Sequence of chain B:
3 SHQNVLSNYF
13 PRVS

The following describes two proteins that form a bound complex.

Sequence of chain A:
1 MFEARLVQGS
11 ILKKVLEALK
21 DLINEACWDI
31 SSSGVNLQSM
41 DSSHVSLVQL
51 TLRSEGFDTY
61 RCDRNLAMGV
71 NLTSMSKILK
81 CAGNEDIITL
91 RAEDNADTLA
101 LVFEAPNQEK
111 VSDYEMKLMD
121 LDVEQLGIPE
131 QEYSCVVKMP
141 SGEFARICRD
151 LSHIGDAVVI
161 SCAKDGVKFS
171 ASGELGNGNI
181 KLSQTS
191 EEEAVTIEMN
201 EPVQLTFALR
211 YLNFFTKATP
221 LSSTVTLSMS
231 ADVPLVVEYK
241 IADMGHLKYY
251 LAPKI

Interface contacts:
Residue P234 in chain A contacts residue Y11 in chain B (closest heavy-atom distance 4.0 Å).
Residue P234 in chain A contacts residue F12 in chain B (closest heavy-atom distance 3.6 Å).
Residue A252 in chain A interacts with residue V7 in chain B (closest heavy-atom distance 4.1 Å).
Residue V123 in chain A interacts with residue S16 in chain B (closest heavy-atom distance 4.3 Å).
Residue H44 in chain A is in contact with residue L8 in chain B (closest heavy-atom distance 3.2 Å).
Residue K254 in chain A interacts with residue Q5 in chain B (closest heavy-atom distance 3.4 Å).
Residue P234 in chain A contacts residue L8 in chain B (closest heavy-atom distance 3.7 Å).
Residue P253 in chain A interacts with residue Y11 in chain B (closest heavy-atom distance 4.0 Å).
Residue V45 in chain A interacts with residue L8 in chain B (closest heavy-atom distance 3.3 Å).
Residue Q125 in chain A contacts residue R14 in chain B (closest heavy-atom distance 3.6 Å).
Residue K254 in chain A interacts with residue S3 in chain B (closest heavy-atom distance 3.8 Å).
Residue L126 in chain A interacts with residue V15 in chain B (closest heavy-atom distance 4.1 Å).
Residue A208 in chain A interacts with residue Q5 in chain B (closest heavy-atom distance 4.3 Å).
Residue Y250 in chain A interacts with residue F12 in chain B (closest heavy-atom distance 4.0 Å).
Residue S43 in chain A interacts with residue V7 in chain B (closest heavy-atom distance 4.6 Å).
Residue G127 in chain A interacts with residue P13 in chain B (closest heavy-atom distance 3.0 Å).
Residue G127 in chain A is in contact with residue V15 in chain B (closest heavy-atom distance 3.5 Å).
Residue V45 in chain A interacts with residue V7 in chain B (closest heavy-atom distance 4.7 Å).
Residue Q125 in chain A contacts residue P13 in chain B (closest heavy-atom distance 4.3 Å).
Residue I255 in chain A is in contact with residue S3 in chain B (closest heavy-atom distance 3.3 Å).
Residue D122 in chain A contacts residue R14 in chain B (closest heavy-atom distance 5.0 Å).
Residue I255 in chain A interacts with residue Q5 in chain B (closest heavy-atom distance 4.8 Å).
Residue T206 in chain A interacts with residue S3 in chain B (closest heavy-atom distance 4.5 Å).
Residue S46 in chain A contacts residue L8 in chain B (closest heavy-atom distance 3.5 Å).
Residue H44 in chain A is in contact with residue S9 in chain B (closest heavy-atom distance 4.8 Å).
Residue Q125 in chain A contacts residue V15 in chain B (closest heavy-atom distance 3.1 Å).
Residue P129 in chain A contacts residue F12 in chain B (closest heavy-atom distance 3.9 Å).
Residue L126 in chain A is in contact with residue R14 in chain B (closest heavy-atom distance 4.7 Å).
Residue L126 in chain A interacts with residue L8 in chain B (closest heavy-atom distance 4.2 Å).
Residue A252 in chain A interacts with residue N6 in chain B (closest heavy-atom distance 3.0 Å).
Residue P253 in chain A interacts with residue N6 in chain B (closest heavy-atom distance 3.5 Å).
Residue P253 in chain A contacts residue Q5 in chain B (closest heavy-atom distance 3.6 Å).
Residue K254 in chain A interacts with residue H4 in chain B (closest heavy-atom distance 3.2 Å).
Residue A252 in chain A is in contact with residue Q5 in chain B (closest heavy-atom distance 3.3 Å).
Residue L251 in chain A interacts with residue L8 in chain B (closest heavy-atom distance 4.2 Å).
Residue V233 in chain A interacts with residue Y11 in chain B (closest heavy-atom distance 4.3 Å).
Residue Q131 in chain A is in contact with residue F12 in chain B (closest heavy-atom distance 4.9 Å).
Residue L126 in chain A is in contact with residue S9 in chain B (closest heavy-atom distance 4.9 Å).
Residue L126 in chain A interacts with residue F12 in chain B (closest heavy-atom distance 3.9 Å).
Residue V45 in chain A interacts with residue Q5 in chain B (closest heavy-atom distance 3.3 Å).
Residue I128 in chain A is in contact with residue F12 in chain B (closest heavy-atom distance 3.9 Å).
Residue K254 in chain A interacts with residue N6 in chain B (closest heavy-atom distance 4.9 Å).
Residue A252 in chain A contacts residue Y11 in chain B (closest heavy-atom distance 4.4 Å).
Residue Y250 in chain A interacts with residue L8 in chain B (closest heavy-atom distance 4.3 Å).
Residue L126 in chain A contacts residue P13 in chain B (closest heavy-atom distance 3.3 Å).
Residue G127 in chain A contacts residue F12 in chain B (closest heavy-atom distance 3.6 Å).
Residue I255 in chain A is in contact with residue H4 in chain B (closest heavy-atom distance 2.5 Å).
Residue I255 in chain A interacts with residue N6 in chain B (closest heavy-atom distance 4.2 Å).
Residue E124 in chain A is in contact with residue R14 in chain B (closest heavy-atom distance 3.3 Å).
Residue L47 in chain A interacts with residue L8 in chain B (closest heavy-atom distance 3.4 Å).
Residue H44 in chain A contacts residue V7 in chain B (closest heavy-atom distance 2.8 Å).
Residue V45 in chain A is in contact with residue N6 in chain B (closest heavy-atom distance 4.0 Å).
Residue D232 in chain A is in contact with residue Y11 in chain B (closest heavy-atom distance 3.5 Å).
Residue P253 in chain A interacts with residue H4 in chain B (closest heavy-atom distance 4.2 Å).
Residue V123 in chain A interacts with residue R14 in chain B (closest heavy-atom distance 5.0 Å).
Residue M40 in chain A interacts with residue L8 in chain B (closest heavy-atom distance 4.4 Å).
Residue A252 in chain A is in contact with residue L8 in chain B (closest heavy-atom distance 3.9 Å).